Sequence of protein 2:
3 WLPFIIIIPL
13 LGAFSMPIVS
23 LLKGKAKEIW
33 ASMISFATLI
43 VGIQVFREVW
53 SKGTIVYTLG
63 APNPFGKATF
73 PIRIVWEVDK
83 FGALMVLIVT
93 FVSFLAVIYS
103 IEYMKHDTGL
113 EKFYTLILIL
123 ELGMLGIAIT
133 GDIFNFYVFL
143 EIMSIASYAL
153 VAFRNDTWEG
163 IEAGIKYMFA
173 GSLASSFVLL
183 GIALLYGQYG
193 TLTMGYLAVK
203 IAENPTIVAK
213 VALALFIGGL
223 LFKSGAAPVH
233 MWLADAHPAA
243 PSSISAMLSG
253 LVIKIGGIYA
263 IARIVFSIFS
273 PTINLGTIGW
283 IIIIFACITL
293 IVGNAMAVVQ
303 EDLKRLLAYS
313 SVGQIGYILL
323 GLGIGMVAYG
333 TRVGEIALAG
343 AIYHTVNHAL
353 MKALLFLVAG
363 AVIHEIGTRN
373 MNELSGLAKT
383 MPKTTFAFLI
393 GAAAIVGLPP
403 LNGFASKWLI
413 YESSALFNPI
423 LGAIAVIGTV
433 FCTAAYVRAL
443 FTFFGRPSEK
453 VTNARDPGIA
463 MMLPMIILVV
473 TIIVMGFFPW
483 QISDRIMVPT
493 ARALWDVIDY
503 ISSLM

This data describes a binding interaction between two proteins.

Sequence of protein 1:
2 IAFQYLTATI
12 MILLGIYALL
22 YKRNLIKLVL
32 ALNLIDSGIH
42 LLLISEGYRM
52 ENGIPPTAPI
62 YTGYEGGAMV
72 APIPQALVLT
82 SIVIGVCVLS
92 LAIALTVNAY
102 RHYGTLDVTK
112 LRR

Residue-level contacts at the interface:
Residue F171 in protein 2 contacts residue V30 in protein 1 (closest heavy-atom distance 4.1 Å).
Residue Y188 in protein 2 interacts with residue I74 in protein 1 (closest heavy-atom distance 3.1 Å).
Residue M170 in protein 2 contacts residue V89 in protein 1 (closest heavy-atom distance 4.3 Å).
Residue Y188 in protein 2 is in contact with residue E47 in protein 1 (closest heavy-atom distance 4.0 Å).
Residue R307 in protein 2 is in contact with residue R114 in protein 1 (closest heavy-atom distance 4.7 Å).
Residue N157 in protein 2 contacts residue H103 in protein 1 (closest heavy-atom distance 3.1 Å).
Residue L182 in protein 2 is in contact with residue I40 in protein 1 (closest heavy-atom distance 4.2 Å).
Residue K168 in protein 2 contacts residue L112 in protein 1 (closest heavy-atom distance 3.6 Å).
Residue E164 in protein 2 contacts residue L112 in protein 1 (closest heavy-atom distance 3.4 Å).
Residue F136 in protein 2 is in contact with residue T81 in protein 1 (closest heavy-atom distance 4.6 Å).
Residue N157 in protein 2 contacts residue N99 in protein 1 (closest heavy-atom distance 3.3 Å).
Residue A154 in protein 2 contacts residue L96 in protein 1 (closest heavy-atom distance 3.8 Å).
Residue F171 in protein 2 contacts residue L33 in protein 1 (closest heavy-atom distance 4.2 Å).
Residue L175 in protein 2 is in contact with residue L20 in protein 1 (closest heavy-atom distance 4.4 Å).
Residue L194 in protein 2 contacts residue L78 in protein 1 (closest heavy-atom distance 4.6 Å).
Residue W160 in protein 2 interacts with residue R113 in protein 1 (closest heavy-atom distance 4.1 Å).
Residue E161 in protein 2 interacts with residue R114 in protein 1 (closest heavy-atom distance 4.4 Å).
Residue I163 in protein 2 is in contact with residue H103 in protein 1 (closest heavy-atom distance 3.7 Å).
Residue I147 in protein 2 contacts residue L92 in protein 1 (closest heavy-atom distance 4.5 Å).
Residue V140 in protein 2 is in contact with residue T81 in protein 1 (closest heavy-atom distance 4.3 Å).
Residue M170 in protein 2 contacts residue L92 in protein 1 (closest heavy-atom distance 3.7 Å).
Residue F171 in protein 2 interacts with residue A93 in protein 1 (closest heavy-atom distance 4.2 Å).
Residue E143 in protein 2 interacts with residue I85 in protein 1 (closest heavy-atom distance 3.7 Å).
Residue G166 in protein 2 interacts with residue L96 in protein 1 (closest heavy-atom distance 4.0 Å).
Residue L182 in protein 2 contacts residue I13 in protein 1 (closest heavy-atom distance 3.9 Å).
Residue I163 in protein 2 interacts with residue L96 in protein 1 (closest heavy-atom distance 3.8 Å).
Residue I147 in protein 2 interacts with residue V89 in protein 1 (closest heavy-atom distance 3.8 Å).
Residue S174 in protein 2 contacts residue L33 in protein 1 (closest heavy-atom distance 4.3 Å).
Residue E164 in protein 2 interacts with residue R113 in protein 1 (closest heavy-atom distance 4.2 Å).
Residue T159 in protein 2 contacts residue H103 in protein 1 (closest heavy-atom distance 3.0 Å).
Residue Y139 in protein 2 is in contact with residue I85 in protein 1 (closest heavy-atom distance 4.3 Å).
Residue E143 in protein 2 interacts with residue V89 in protein 1 (closest heavy-atom distance 4.5 Å).
Residue D158 in protein 2 is in contact with residue H103 in protein 1 (closest heavy-atom distance 3.5 Å).
Residue I167 in protein 2 interacts with residue A100 in protein 1 (closest heavy-atom distance 4.3 Å).
Residue L175 in protein 2 contacts residue I17 in protein 1 (closest heavy-atom distance 4.7 Å).
Residue G189 in protein 2 contacts residue E47 in protein 1 (closest heavy-atom distance 3.9 Å).
Residue I163 in protein 2 contacts residue A100 in protein 1 (closest heavy-atom distance 3.7 Å).
Residue F136 in protein 2 contacts residue L78 in protein 1 (closest heavy-atom distance 3.6 Å).
Residue A185 in protein 2 is in contact with residue L44 in protein 1 (closest heavy-atom distance 3.7 Å).
Residue A185 in protein 2 contacts residue I40 in protein 1 (closest heavy-atom distance 4.7 Å).
Residue S178 in protein 2 interacts with residue D37 in protein 1 (closest heavy-atom distance 3.7 Å).
Residue F171 in protein 2 is in contact with residue L26 in protein 1 (closest heavy-atom distance 3.6 Å).
Residue F171 in protein 2 interacts with residue T97 in protein 1 (closest heavy-atom distance 4.6 Å).
Residue A185 in protein 2 contacts residue E47 in protein 1 (closest heavy-atom distance 3.1 Å).
Residue F171 in protein 2 contacts residue L29 in protein 1 (closest heavy-atom distance 4.2 Å).
Residue L175 in protein 2 is in contact with residue I36 in protein 1 (closest heavy-atom distance 4.1 Å).
Residue S178 in protein 2 contacts residue I40 in protein 1 (closest heavy-atom distance 3.8 Å).
Residue I167 in protein 2 contacts residue L96 in protein 1 (closest heavy-atom distance 3.9 Å).
Residue A185 in protein 2 contacts residue L43 in protein 1 (closest heavy-atom distance 4.7 Å).
Residue W160 in protein 2 contacts residue H103 in protein 1 (closest heavy-atom distance 4.5 Å).
Residue D237 in protein 2 is in contact with residue R114 in protein 1 (closest heavy-atom distance 4.5 Å).
Residue A151 in protein 2 contacts residue L92 in protein 1 (closest heavy-atom distance 4.4 Å).
Residue L175 in protein 2 is in contact with residue L33 in protein 1 (closest heavy-atom distance 4.8 Å).
Residue L181 in protein 2 is in contact with residue L44 in protein 1 (closest heavy-atom distance 4.2 Å).
Residue S174 in protein 2 interacts with residue V89 in protein 1 (closest heavy-atom distance 3.7 Å).
Residue I163 in protein 2 is in contact with residue N99 in protein 1 (closest heavy-atom distance 4.6 Å).
Residue L181 in protein 2 interacts with residue I40 in protein 1 (closest heavy-atom distance 3.7 Å).
Residue E164 in protein 2 interacts with residue R114 in protein 1 (closest heavy-atom distance 2.9 Å).
Residue F179 in protein 2 is in contact with residue I17 in protein 1 (closest heavy-atom distance 4.8 Å).
Residue M170 in protein 2 interacts with residue A93 in protein 1 (closest heavy-atom distance 4.7 Å).